Residue-level contacts at the interface:
Residue P129 in protein 1 interacts with residue L34 in protein 2 (closest heavy-atom distance 3.2 Å).
Residue I124 in protein 1 is in contact with residue F30 in protein 2 (closest heavy-atom distance 3.5 Å).
Residue E132 in protein 1 interacts with residue G37 in protein 2 (closest heavy-atom distance 3.3 Å).
Residue D116 in protein 1 is in contact with residue V27 in protein 2 (closest heavy-atom distance 4.4 Å).
Residue P129 in protein 1 interacts with residue S33 in protein 2 (closest heavy-atom distance 4.6 Å).
Residue T27 in protein 1 contacts residue I5 in protein 2 (closest heavy-atom distance 4.7 Å).
Residue T106 in protein 1 is in contact with residue S11 in protein 2 (closest heavy-atom distance 4.1 Å).
Residue P129 in protein 1 is in contact with residue G37 in protein 2 (closest heavy-atom distance 3.8 Å).
Residue D137 in protein 1 is in contact with residue L34 in protein 2 (closest heavy-atom distance 4.0 Å).
Residue S30 in protein 1 contacts residue V1 in protein 2 (closest heavy-atom distance 4.7 Å).
Residue T106 in protein 1 is in contact with residue K8 in protein 2 (closest heavy-atom distance 2.8 Å).
Residue I21 in protein 1 interacts with residue P6 in protein 2 (closest heavy-atom distance 3.3 Å).
Residue L109 in protein 1 contacts residue V10 in protein 2 (closest heavy-atom distance 4.0 Å).
Residue S30 in protein 1 interacts with residue T3 in protein 2 (closest heavy-atom distance 4.4 Å).
Residue A127 in protein 1 interacts with residue P35 in protein 2 (closest heavy-atom distance 3.4 Å).
Residue D137 in protein 1 is in contact with residue S33 in protein 2 (closest heavy-atom distance 4.1 Å).
Residue T120 in protein 1 contacts residue V27 in protein 2 (closest heavy-atom distance 3.3 Å).
Residue A99 in protein 1 contacts residue I5 in protein 2 (closest heavy-atom distance 3.7 Å).
Residue I141 in protein 1 interacts with residue K32 in protein 2 (closest heavy-atom distance 3.7 Å).
Residue K142 in protein 1 is in contact with residue A25 in protein 2 (closest heavy-atom distance 4.2 Å).
Residue N123 in protein 1 contacts residue Y31 in protein 2 (closest heavy-atom distance 3.4 Å).
Residue A127 in protein 1 contacts residue L34 in protein 2 (closest heavy-atom distance 4.2 Å).
Residue S126 in protein 1 is in contact with residue Q36 in protein 2 (closest heavy-atom distance 4.4 Å).
Residue L109 in protein 1 is in contact with residue N14 in protein 2 (closest heavy-atom distance 3.8 Å).
Residue I141 in protein 1 is in contact with residue V28 in protein 2 (closest heavy-atom distance 3.3 Å).
Residue L109 in protein 1 interacts with residue S11 in protein 2 (closest heavy-atom distance 4.2 Å).
Residue K140 in protein 1 is in contact with residue K32 in protein 2 (closest heavy-atom distance 3.3 Å).
Residue I141 in protein 1 is in contact with residue S33 in protein 2 (closest heavy-atom distance 4.2 Å).
Residue A99 in protein 1 is in contact with residue K8 in protein 2 (closest heavy-atom distance 3.0 Å).
Residue T106 in protein 1 is in contact with residue V10 in protein 2 (closest heavy-atom distance 3.7 Å).
Residue P129 in protein 1 is in contact with residue P35 in protein 2 (closest heavy-atom distance 3.9 Å).
Residue P129 in protein 1 contacts residue Q36 in protein 2 (closest heavy-atom distance 4.7 Å).
Residue I141 in protein 1 contacts residue F30 in protein 2 (closest heavy-atom distance 4.7 Å).
Residue T25 in protein 1 is in contact with residue L4 in protein 2 (closest heavy-atom distance 4.0 Å).
Residue K33 in protein 1 contacts residue V1 in protein 2 (closest heavy-atom distance 3.0 Å).
Residue L138 in protein 1 is in contact with residue H29 in protein 2 (closest heavy-atom distance 4.3 Å).
Residue A103 in protein 1 contacts residue K8 in protein 2 (closest heavy-atom distance 3.5 Å).
Residue S30 in protein 1 contacts residue L4 in protein 2 (closest heavy-atom distance 4.1 Å).
Residue R128 in protein 1 is in contact with residue P35 in protein 2 (closest heavy-atom distance 3.5 Å).
Residue I141 in protein 1 contacts residue Y31 in protein 2 (closest heavy-atom distance 4.6 Å).
Residue I141 in protein 1 contacts residue H29 in protein 2 (closest heavy-atom distance 3.4 Å).
Residue N102 in protein 1 interacts with residue K8 in protein 2 (closest heavy-atom distance 3.7 Å).
Residue K142 in protein 1 is in contact with residue V28 in protein 2 (closest heavy-atom distance 3.4 Å).
Residue M100 in protein 1 contacts residue K8 in protein 2 (closest heavy-atom distance 4.4 Å).
Residue T120 in protein 1 is in contact with residue F30 in protein 2 (closest heavy-atom distance 4.0 Å).
Residue T120 in protein 1 is in contact with residue N26 in protein 2 (closest heavy-atom distance 4.3 Å).
Residue A127 in protein 1 is in contact with residue F30 in protein 2 (closest heavy-atom distance 4.4 Å).
Residue T106 in protein 1 interacts with residue V9 in protein 2 (closest heavy-atom distance 4.3 Å).
Residue E132 in protein 1 is in contact with residue Q36 in protein 2 (closest heavy-atom distance 3.8 Å).
Residue T27 in protein 1 interacts with residue P6 in protein 2 (closest heavy-atom distance 3.6 Å).
Residue N123 in protein 1 interacts with residue F30 in protein 2 (closest heavy-atom distance 3.0 Å).
Residue D137 in protein 1 contacts residue K32 in protein 2 (closest heavy-atom distance 3.6 Å).
Residue S126 in protein 1 is in contact with residue P35 in protein 2 (closest heavy-atom distance 3.1 Å).
Residue T27 in protein 1 interacts with residue L4 in protein 2 (closest heavy-atom distance 3.3 Å).
Residue A127 in protein 1 interacts with residue S33 in protein 2 (closest heavy-atom distance 2.9 Å).
Residue A26 in protein 1 contacts residue L4 in protein 2 (closest heavy-atom distance 3.4 Å).
Residue N102 in protein 1 contacts residue I5 in protein 2 (closest heavy-atom distance 4.6 Å).
Residue K142 in protein 1 contacts residue H29 in protein 2 (closest heavy-atom distance 3.5 Å).
Residue S30 in protein 1 is in contact with residue S2 in protein 2 (closest heavy-atom distance 2.6 Å).
Residue E105 in protein 1 is in contact with residue S11 in protein 2 (closest heavy-atom distance 4.5 Å).

This data describes a binding interaction between two proteins.

Sequence of protein 2:
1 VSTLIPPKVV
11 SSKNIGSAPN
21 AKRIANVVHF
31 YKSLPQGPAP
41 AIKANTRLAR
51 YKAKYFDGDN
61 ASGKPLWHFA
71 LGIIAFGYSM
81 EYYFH

Sequence of protein 1:
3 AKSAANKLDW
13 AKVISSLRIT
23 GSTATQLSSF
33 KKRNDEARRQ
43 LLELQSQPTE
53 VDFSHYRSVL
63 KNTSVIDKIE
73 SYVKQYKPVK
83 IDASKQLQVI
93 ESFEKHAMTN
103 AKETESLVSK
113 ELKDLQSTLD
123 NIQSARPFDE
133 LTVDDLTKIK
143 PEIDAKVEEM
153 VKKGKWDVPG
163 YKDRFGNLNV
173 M